Sequence of protein 1:
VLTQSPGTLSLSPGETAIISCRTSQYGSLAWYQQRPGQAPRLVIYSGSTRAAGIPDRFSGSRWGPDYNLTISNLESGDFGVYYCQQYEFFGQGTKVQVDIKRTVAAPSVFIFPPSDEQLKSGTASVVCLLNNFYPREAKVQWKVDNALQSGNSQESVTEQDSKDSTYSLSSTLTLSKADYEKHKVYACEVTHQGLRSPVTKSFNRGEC

Residue-level contacts at the interface:
Residue N322 in protein 2 interacts with residue V3 in protein 1 (closest heavy-atom distance 3.1 Å).
Residue T162 in protein 2 contacts residue Q27 in protein 1 (closest heavy-atom distance 3.4 Å).
Residue N322 in protein 2 contacts residue F91 in protein 1 (closest heavy-atom distance 4.2 Å).
Residue T162 in protein 2 contacts residue Y28 in protein 1 (closest heavy-atom distance 3.6 Å).
Residue A321 in protein 2 is in contact with residue F91 in protein 1 (closest heavy-atom distance 4.2 Å).
Residue N164 in protein 2 is in contact with residue E90 in protein 1 (closest heavy-atom distance 2.9 Å).
Residue N160 in protein 2 contacts residue Y89 in protein 1 (closest heavy-atom distance 4.7 Å).
Residue N160 in protein 2 contacts residue Y28 in protein 1 (closest heavy-atom distance 4.0 Å).
Residue T162 in protein 2 contacts residue Y89 in protein 1 (closest heavy-atom distance 2.9 Å).
Residue G320 in protein 2 is in contact with residue F91 in protein 1 (closest heavy-atom distance 3.4 Å).
Residue G319 in protein 2 is in contact with residue E90 in protein 1 (closest heavy-atom distance 3.5 Å).
Residue T162 in protein 2 contacts residue E90 in protein 1 (closest heavy-atom distance 5.0 Å).
Residue N163 in protein 2 is in contact with residue Y89 in protein 1 (closest heavy-atom distance 3.6 Å).
Residue G320 in protein 2 contacts residue E90 in protein 1 (closest heavy-atom distance 3.3 Å).

Sequence of protein 2:
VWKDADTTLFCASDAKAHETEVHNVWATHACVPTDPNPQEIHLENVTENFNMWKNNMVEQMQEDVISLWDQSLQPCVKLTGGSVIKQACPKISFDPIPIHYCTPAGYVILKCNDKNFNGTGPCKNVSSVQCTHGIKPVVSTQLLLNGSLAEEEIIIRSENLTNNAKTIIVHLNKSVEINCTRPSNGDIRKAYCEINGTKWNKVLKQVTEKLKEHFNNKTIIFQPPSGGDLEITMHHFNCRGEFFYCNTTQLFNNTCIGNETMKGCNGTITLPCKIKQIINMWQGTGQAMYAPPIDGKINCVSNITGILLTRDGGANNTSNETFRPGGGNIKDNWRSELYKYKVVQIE

The following describes two proteins that form a bound complex.